Interface contacts:
Residue A146 in chain B is in contact with residue W105 in chain A (closest heavy-atom distance 3.2 Å).
Residue A131 in chain B is in contact with residue W105 in chain A (closest heavy-atom distance 5.0 Å).
Residue D130 in chain B interacts with residue I65 in chain A (closest heavy-atom distance 3.9 Å).
Residue D104 in chain B is in contact with residue Q107 in chain A (closest heavy-atom distance 4.9 Å).
Residue S128 in chain B is in contact with residue Q107 in chain A (closest heavy-atom distance 4.6 Å).
Residue N159 in chain B contacts residue L100 in chain A (closest heavy-atom distance 4.1 Å).
Residue Y156 in chain B is in contact with residue S99 in chain A (closest heavy-atom distance 2.5 Å).
Residue R107 in chain B contacts residue Q107 in chain A (closest heavy-atom distance 2.7 Å).
Residue R107 in chain B is in contact with residue L100 in chain A (closest heavy-atom distance 3.8 Å).
Residue S157 in chain B contacts residue G104 in chain A (closest heavy-atom distance 4.9 Å).
Residue D130 in chain B contacts residue Q107 in chain A (closest heavy-atom distance 4.9 Å).
Residue A131 in chain B contacts residue M106 in chain A (closest heavy-atom distance 3.9 Å).
Residue Y156 in chain B interacts with residue I101 in chain A (closest heavy-atom distance 4.7 Å).
Residue F158 in chain B contacts residue S99 in chain A (closest heavy-atom distance 4.9 Å).
Residue V111 in chain B is in contact with residue W105 in chain A (closest heavy-atom distance 3.7 Å).
Residue P129 in chain B is in contact with residue I65 in chain A (closest heavy-atom distance 3.5 Å).
Residue P133 in chain B contacts residue M106 in chain A (closest heavy-atom distance 4.4 Å).
Residue V155 in chain B is in contact with residue L30 in chain A (closest heavy-atom distance 4.1 Å).
Residue S157 in chain B is in contact with residue L100 in chain A (closest heavy-atom distance 3.9 Å).
Residue Y126 in chain B is in contact with residue M106 in chain A (closest heavy-atom distance 4.7 Å).
Residue D130 in chain B interacts with residue M106 in chain A (closest heavy-atom distance 3.3 Å).
Residue P154 in chain B is in contact with residue G104 in chain A (closest heavy-atom distance 3.5 Å).
Residue M132 in chain B contacts residue W105 in chain A (closest heavy-atom distance 4.7 Å).
Residue Y156 in chain B interacts with residue L100 in chain A (closest heavy-atom distance 2.5 Å).
Residue P154 in chain B is in contact with residue W105 in chain A (closest heavy-atom distance 3.5 Å).
Residue Y156 in chain B is in contact with residue S33 in chain A (closest heavy-atom distance 3.5 Å).
Residue T124 in chain B interacts with residue W105 in chain A (closest heavy-atom distance 4.0 Å).
Residue Y156 in chain B interacts with residue L30 in chain A (closest heavy-atom distance 3.5 Å).
Residue V122 in chain B is in contact with residue W105 in chain A (closest heavy-atom distance 4.5 Å).
Residue V135 in chain B contacts residue W105 in chain A (closest heavy-atom distance 4.1 Å).
Residue Y156 in chain B is in contact with residue A25 in chain A (closest heavy-atom distance 4.6 Å).
Residue Y156 in chain B contacts residue G29 in chain A (closest heavy-atom distance 3.4 Å).
Residue M132 in chain B is in contact with residue M106 in chain A (closest heavy-atom distance 3.9 Å).
Residue F158 in chain B is in contact with residue T26 in chain A (closest heavy-atom distance 3.9 Å).
Residue P129 in chain B contacts residue Q107 in chain A (closest heavy-atom distance 2.8 Å).
Residue Y126 in chain B is in contact with residue Q107 in chain A (closest heavy-atom distance 3.5 Å).
Residue Y126 in chain B interacts with residue W105 in chain A (closest heavy-atom distance 2.6 Å).
Residue Y126 in chain B contacts residue M102 in chain A (closest heavy-atom distance 3.4 Å).
Residue A147 in chain B contacts residue W105 in chain A (closest heavy-atom distance 4.2 Å).
Residue F158 in chain B contacts residue L100 in chain A (closest heavy-atom distance 4.3 Å).
Residue P133 in chain B contacts residue W105 in chain A (closest heavy-atom distance 3.5 Å).
Residue T109 in chain B interacts with residue W105 in chain A (closest heavy-atom distance 4.0 Å).
Residue Y156 in chain B interacts with residue M102 in chain A (closest heavy-atom distance 4.4 Å).
Residue S157 in chain B interacts with residue M102 in chain A (closest heavy-atom distance 3.6 Å).
Residue L152 in chain B is in contact with residue W105 in chain A (closest heavy-atom distance 4.0 Å).
Residue L153 in chain B contacts residue W105 in chain A (closest heavy-atom distance 4.6 Å).
Residue V155 in chain B contacts residue Q34 in chain A (closest heavy-atom distance 4.6 Å).
Residue Y156 in chain B interacts with residue T26 in chain A (closest heavy-atom distance 3.9 Å).

Sequence of chain B:
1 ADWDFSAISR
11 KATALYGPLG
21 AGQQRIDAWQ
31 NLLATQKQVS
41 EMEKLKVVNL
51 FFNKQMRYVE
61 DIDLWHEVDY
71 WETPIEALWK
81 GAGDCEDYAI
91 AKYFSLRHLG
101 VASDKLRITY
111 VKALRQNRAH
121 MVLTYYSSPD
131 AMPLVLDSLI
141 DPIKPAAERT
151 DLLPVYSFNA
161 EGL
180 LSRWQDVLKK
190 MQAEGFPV

These two protein chains interact to form a complex.

Sequence of chain A:
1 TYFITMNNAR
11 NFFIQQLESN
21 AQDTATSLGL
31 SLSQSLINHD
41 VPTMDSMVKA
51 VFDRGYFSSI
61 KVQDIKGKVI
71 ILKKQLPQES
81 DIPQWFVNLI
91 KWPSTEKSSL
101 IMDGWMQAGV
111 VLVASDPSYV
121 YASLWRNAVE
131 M